Sequence of the second protein:
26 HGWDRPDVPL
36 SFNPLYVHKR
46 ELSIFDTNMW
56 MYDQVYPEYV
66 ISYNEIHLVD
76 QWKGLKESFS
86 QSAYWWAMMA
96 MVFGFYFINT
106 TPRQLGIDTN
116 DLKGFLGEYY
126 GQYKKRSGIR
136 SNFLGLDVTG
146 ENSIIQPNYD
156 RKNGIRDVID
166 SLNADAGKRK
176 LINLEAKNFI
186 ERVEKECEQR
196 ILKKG

Sequence of the first protein:
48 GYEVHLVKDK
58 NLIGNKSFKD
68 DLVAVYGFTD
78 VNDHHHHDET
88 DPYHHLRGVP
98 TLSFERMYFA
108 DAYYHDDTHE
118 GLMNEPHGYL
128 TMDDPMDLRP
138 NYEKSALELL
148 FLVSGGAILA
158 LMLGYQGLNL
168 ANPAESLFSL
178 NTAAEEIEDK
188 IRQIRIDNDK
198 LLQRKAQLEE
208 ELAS

Contacts between the two chains:
Residue D29 in the second protein is in contact with residue G48 in the first protein (closest heavy-atom distance 3.6 Å).
Residue D32 in the second protein contacts residue L119 in the first protein (closest heavy-atom distance 4.1 Å).
Residue W28 in the second protein contacts residue V51 in the first protein (closest heavy-atom distance 3.5 Å).
Residue H26 in the second protein interacts with residue T87 in the first protein (closest heavy-atom distance 3.6 Å).
Residue H26 in the second protein contacts residue Y110 in the first protein (closest heavy-atom distance 3.5 Å).
Residue W28 in the second protein interacts with residue E50 in the first protein (closest heavy-atom distance 5.0 Å).
Residue G27 in the second protein contacts residue D85 in the first protein (closest heavy-atom distance 4.0 Å).
Residue H26 in the second protein contacts residue D85 in the first protein (closest heavy-atom distance 4.1 Å).

These two protein chains interact to form a complex.